The following describes two proteins that form a bound complex.

Residue-level contacts at the interface:
Residue L604 in chain A interacts with residue Y45 in chain B (closest heavy-atom distance 4.1 Å).
Residue I616 in chain A interacts with residue A44 in chain B (closest heavy-atom distance 4.6 Å).
Residue V671 in chain A contacts residue K39 in chain B (closest heavy-atom distance 4.6 Å).
Residue I674 in chain A interacts with residue I38 in chain B (closest heavy-atom distance 4.2 Å).
Residue M615 in chain A interacts with residue A44 in chain B (closest heavy-atom distance 3.8 Å).
Residue Q589 in chain A is in contact with residue I24 in chain B (closest heavy-atom distance 4.2 Å).
Residue D673 in chain A contacts residue I38 in chain B (closest heavy-atom distance 4.6 Å).
Residue A593 in chain A contacts residue I24 in chain B (closest heavy-atom distance 4.1 Å).
Residue L669 in chain A is in contact with residue N40 in chain B (closest heavy-atom distance 2.9 Å).
Residue D673 in chain A contacts residue N40 in chain B (closest heavy-atom distance 3.3 Å).
Residue V671 in chain A interacts with residue N40 in chain B (closest heavy-atom distance 3.6 Å).
Residue E584 in chain A contacts residue K23 in chain B (closest heavy-atom distance 3.1 Å).
Residue F600 in chain A interacts with residue Y45 in chain B (closest heavy-atom distance 3.7 Å).
Residue V570 in chain A is in contact with residue I32 in chain B (closest heavy-atom distance 4.3 Å).
Residue I674 in chain A is in contact with residue K39 in chain B (closest heavy-atom distance 3.5 Å).
Residue E676 in chain A interacts with residue R36 in chain B (closest heavy-atom distance 4.5 Å).
Residue L678 in chain A is in contact with residue N37 in chain B (closest heavy-atom distance 3.3 Å).
Residue A612 in chain A interacts with residue Y45 in chain B (closest heavy-atom distance 4.6 Å).
Residue F600 in chain A contacts residue I49 in chain B (closest heavy-atom distance 4.0 Å).
Residue A593 in chain A contacts residue I28 in chain B (closest heavy-atom distance 3.9 Å).
Residue L604 in chain A interacts with residue N42 in chain B (closest heavy-atom distance 4.0 Å).
Residue I608 in chain A contacts residue M48 in chain B (closest heavy-atom distance 4.2 Å).
Residue N573 in chain A is in contact with residue N35 in chain B (closest heavy-atom distance 4.5 Å).
Residue E675 in chain A contacts residue R43 in chain B (closest heavy-atom distance 3.3 Å).
Residue E676 in chain A interacts with residue N37 in chain B (closest heavy-atom distance 3.1 Å).
Residue V671 in chain A contacts residue I41 in chain B (closest heavy-atom distance 3.4 Å).
Residue E675 in chain A contacts residue N40 in chain B (closest heavy-atom distance 4.5 Å).
Residue A612 in chain A contacts residue M48 in chain B (closest heavy-atom distance 3.3 Å).
Residue A612 in chain A interacts with residue A44 in chain B (closest heavy-atom distance 4.0 Å).
Residue G670 in chain A contacts residue N40 in chain B (closest heavy-atom distance 2.6 Å).
Residue I569 in chain A interacts with residue N37 in chain B (closest heavy-atom distance 4.5 Å).
Residue I608 in chain A interacts with residue Y45 in chain B (closest heavy-atom distance 3.3 Å).
Residue Y596 in chain A interacts with residue K25 in chain B (closest heavy-atom distance 3.5 Å).
Residue I616 in chain A is in contact with residue N40 in chain B (closest heavy-atom distance 3.5 Å).
Residue F600 in chain A contacts residue I32 in chain B (closest heavy-atom distance 3.9 Å).
Residue I569 in chain A contacts residue N35 in chain B (closest heavy-atom distance 4.1 Å).
Residue R582 in chain A contacts residue I27 in chain B (closest heavy-atom distance 4.4 Å).
Residue L604 in chain A interacts with residue I41 in chain B (closest heavy-atom distance 3.4 Å).
Residue I674 in chain A contacts residue N37 in chain B (closest heavy-atom distance 3.0 Å).
Residue A597 in chain A interacts with residue I28 in chain B (closest heavy-atom distance 4.5 Å).
Residue D673 in chain A is in contact with residue K39 in chain B (closest heavy-atom distance 3.4 Å).
Residue M615 in chain A contacts residue Y47 in chain B (closest heavy-atom distance 3.4 Å).
Residue L585 in chain A is in contact with residue I24 in chain B (closest heavy-atom distance 3.9 Å).
Residue Y596 in chain A interacts with residue I49 in chain B (closest heavy-atom distance 4.1 Å).
Residue F600 in chain A interacts with residue A46 in chain B (closest heavy-atom distance 4.3 Å).
Residue Y596 in chain A contacts residue I28 in chain B (closest heavy-atom distance 4.3 Å).
Residue V609 in chain A is in contact with residue I41 in chain B (closest heavy-atom distance 4.7 Å).
Residue Y596 in chain A interacts with residue L29 in chain B (closest heavy-atom distance 3.3 Å).
Residue D672 in chain A is in contact with residue K39 in chain B (closest heavy-atom distance 3.5 Å).
Residue D672 in chain A interacts with residue I41 in chain B (closest heavy-atom distance 3.2 Å).
Residue I616 in chain A contacts residue I41 in chain B (closest heavy-atom distance 4.5 Å).
Residue E675 in chain A interacts with residue R36 in chain B (closest heavy-atom distance 2.9 Å).
Residue F600 in chain A contacts residue N42 in chain B (closest heavy-atom distance 4.4 Å).
Residue M615 in chain A is in contact with residue M48 in chain B (closest heavy-atom distance 4.2 Å).
Residue F600 in chain A interacts with residue L29 in chain B (closest heavy-atom distance 3.5 Å).
Residue F578 in chain A interacts with residue I28 in chain B (closest heavy-atom distance 3.9 Å).
Residue F578 in chain A is in contact with residue I24 in chain B (closest heavy-atom distance 4.6 Å).
Residue V570 in chain A is in contact with residue I38 in chain B (closest heavy-atom distance 3.3 Å).
Residue R582 in chain A contacts residue K23 in chain B (closest heavy-atom distance 3.7 Å).
Residue A611 in chain A contacts residue M48 in chain B (closest heavy-atom distance 3.7 Å).

Sequence of chain B:
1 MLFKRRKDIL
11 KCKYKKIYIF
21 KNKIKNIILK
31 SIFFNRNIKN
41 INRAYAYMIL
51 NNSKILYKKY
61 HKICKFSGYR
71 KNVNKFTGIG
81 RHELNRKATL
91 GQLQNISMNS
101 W

Sequence of chain A:
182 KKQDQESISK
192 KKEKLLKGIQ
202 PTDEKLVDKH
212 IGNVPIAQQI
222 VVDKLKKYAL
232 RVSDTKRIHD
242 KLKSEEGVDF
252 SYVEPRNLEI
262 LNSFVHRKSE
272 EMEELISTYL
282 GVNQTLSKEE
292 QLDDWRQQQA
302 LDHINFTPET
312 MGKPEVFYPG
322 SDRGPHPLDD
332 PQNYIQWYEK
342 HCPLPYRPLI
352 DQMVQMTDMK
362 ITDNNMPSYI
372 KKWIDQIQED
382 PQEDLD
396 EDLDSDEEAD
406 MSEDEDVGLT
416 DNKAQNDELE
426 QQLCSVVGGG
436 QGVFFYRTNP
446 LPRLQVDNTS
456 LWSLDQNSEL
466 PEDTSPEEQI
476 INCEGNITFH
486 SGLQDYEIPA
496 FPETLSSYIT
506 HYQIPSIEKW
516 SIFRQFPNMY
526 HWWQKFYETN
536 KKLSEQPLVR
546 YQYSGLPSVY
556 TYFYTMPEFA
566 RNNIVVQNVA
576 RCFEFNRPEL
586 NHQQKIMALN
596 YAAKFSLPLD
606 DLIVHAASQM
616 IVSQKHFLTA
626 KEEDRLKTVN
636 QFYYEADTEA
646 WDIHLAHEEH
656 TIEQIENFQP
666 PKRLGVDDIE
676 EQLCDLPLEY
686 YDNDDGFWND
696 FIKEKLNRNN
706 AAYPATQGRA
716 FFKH